Interface contacts:
Residue T32 in protein 1 is in contact with residue Y31 in protein 2 (closest heavy-atom distance 4.0 Å).
Residue I25 in protein 1 is in contact with residue A24 in protein 2 (closest heavy-atom distance 3.8 Å).
Residue L46 in protein 1 is in contact with residue L43 in protein 2 (closest heavy-atom distance 4.0 Å).
Residue E47 in protein 1 contacts residue L46 in protein 2 (closest heavy-atom distance 4.0 Å).
Residue N29 in protein 1 interacts with residue Y31 in protein 2 (closest heavy-atom distance 3.3 Å).
Residue T32 in protein 1 contacts residue K35 in protein 2 (closest heavy-atom distance 4.0 Å).
Residue N29 in protein 1 contacts residue E27 in protein 2 (closest heavy-atom distance 4.5 Å).
Residue A24 in protein 1 interacts with residue A24 in protein 2 (closest heavy-atom distance 3.8 Å).
Residue S20 in protein 1 contacts residue S20 in protein 2 (closest heavy-atom distance 4.5 Å).
Residue V17 in protein 1 contacts residue S20 in protein 2 (closest heavy-atom distance 3.4 Å).
Residue E47 in protein 1 contacts residue R49 in protein 2 (closest heavy-atom distance 2.9 Å).
Residue N29 in protein 1 interacts with residue S28 in protein 2 (closest heavy-atom distance 3.4 Å).
Residue T21 in protein 1 contacts residue S20 in protein 2 (closest heavy-atom distance 2.8 Å).
Residue L50 in protein 1 contacts residue L53 in protein 2 (closest heavy-atom distance 3.8 Å).
Residue L53 in protein 1 interacts with residue L53 in protein 2 (closest heavy-atom distance 4.0 Å).
Residue L46 in protein 1 is in contact with residue L46 in protein 2 (closest heavy-atom distance 3.4 Å).
Residue E40 in protein 1 interacts with residue L39 in protein 2 (closest heavy-atom distance 3.1 Å).
Residue N10 in protein 1 is in contact with residue T8 in protein 2 (closest heavy-atom distance 4.9 Å).
Residue D14 in protein 1 contacts residue Y12 in protein 2 (closest heavy-atom distance 2.6 Å).
Residue L50 in protein 1 is in contact with residue R49 in protein 2 (closest heavy-atom distance 3.9 Å).
Residue T13 in protein 1 interacts with residue Y12 in protein 2 (closest heavy-atom distance 4.1 Å).
Residue S28 in protein 1 interacts with residue S28 in protein 2 (closest heavy-atom distance 3.4 Å).
Residue L6 in protein 1 interacts with residue T8 in protein 2 (closest heavy-atom distance 3.7 Å).
Residue A24 in protein 1 contacts residue S28 in protein 2 (closest heavy-atom distance 4.2 Å).
Residue N10 in protein 1 is in contact with residue A9 in protein 2 (closest heavy-atom distance 3.8 Å).
Residue D33 in protein 1 is in contact with residue Y31 in protein 2 (closest heavy-atom distance 2.9 Å).
Residue L6 in protein 1 interacts with residue T5 in protein 2 (closest heavy-atom distance 4.1 Å).
Residue T13 in protein 1 interacts with residue T13 in protein 2 (closest heavy-atom distance 3.4 Å).
Residue L43 in protein 1 interacts with residue L39 in protein 2 (closest heavy-atom distance 3.6 Å).
Residue E40 in protein 1 interacts with residue R42 in protein 2 (closest heavy-atom distance 2.3 Å).
Residue T21 in protein 1 interacts with residue E27 in protein 2 (closest heavy-atom distance 4.5 Å).
Residue I25 in protein 1 contacts residue S28 in protein 2 (closest heavy-atom distance 3.2 Å).
Residue L50 in protein 1 is in contact with residue L46 in protein 2 (closest heavy-atom distance 3.8 Å).
Residue L51 in protein 1 contacts residue R49 in protein 2 (closest heavy-atom distance 3.7 Å).
Residue T13 in protein 1 interacts with residue T16 in protein 2 (closest heavy-atom distance 3.9 Å).
Residue T21 in protein 1 contacts residue A24 in protein 2 (closest heavy-atom distance 4.2 Å).
Residue N10 in protein 1 interacts with residue Y12 in protein 2 (closest heavy-atom distance 3.4 Å).
Residue T5 in protein 1 contacts residue T5 in protein 2 (closest heavy-atom distance 3.7 Å).
Residue V17 in protein 1 interacts with residue V17 in protein 2 (closest heavy-atom distance 3.6 Å).
Residue L43 in protein 1 is in contact with residue R42 in protein 2 (closest heavy-atom distance 3.4 Å).
Residue T32 in protein 1 interacts with residue T32 in protein 2 (closest heavy-atom distance 2.9 Å).
Residue D14 in protein 1 interacts with residue T16 in protein 2 (closest heavy-atom distance 4.2 Å).
Residue L43 in protein 1 interacts with residue L43 in protein 2 (closest heavy-atom distance 4.0 Å).
Residue I25 in protein 1 is in contact with residue E27 in protein 2 (closest heavy-atom distance 3.5 Å).
Residue L39 in protein 1 contacts residue L39 in protein 2 (closest heavy-atom distance 3.9 Å).
Residue L53 in protein 1 interacts with residue L50 in protein 2 (closest heavy-atom distance 3.6 Å).
Residue L6 in protein 1 interacts with residue A9 in protein 2 (closest heavy-atom distance 3.9 Å).
Residue L43 in protein 1 interacts with residue L46 in protein 2 (closest heavy-atom distance 4.1 Å).
Residue E47 in protein 1 interacts with residue R42 in protein 2 (closest heavy-atom distance 3.7 Å).
Residue L50 in protein 1 interacts with residue L50 in protein 2 (closest heavy-atom distance 3.9 Å).
Residue D44 in protein 1 contacts residue R42 in protein 2 (closest heavy-atom distance 3.0 Å).
Residue V17 in protein 1 interacts with residue T16 in protein 2 (closest heavy-atom distance 3.9 Å).
Residue T21 in protein 1 is in contact with residue K23 in protein 2 (closest heavy-atom distance 4.2 Å).
Residue S57 in protein 1 contacts residue L53 in protein 2 (closest heavy-atom distance 4.3 Å).
Residue A9 in protein 1 interacts with residue A9 in protein 2 (closest heavy-atom distance 3.9 Å).
Residue L54 in protein 1 interacts with residue L53 in protein 2 (closest heavy-atom distance 3.6 Å).
Residue I25 in protein 1 contacts residue K23 in protein 2 (closest heavy-atom distance 4.8 Å).
Residue D33 in protein 1 contacts residue K35 in protein 2 (closest heavy-atom distance 4.1 Å).

Sequence of protein 1:
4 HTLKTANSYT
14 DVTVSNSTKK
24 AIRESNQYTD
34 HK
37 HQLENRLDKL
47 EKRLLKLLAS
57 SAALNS

These two protein chains interact to form a complex.

Sequence of protein 2:
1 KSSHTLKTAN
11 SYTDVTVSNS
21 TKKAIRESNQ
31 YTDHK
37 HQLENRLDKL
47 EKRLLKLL